Sequence of chain A:
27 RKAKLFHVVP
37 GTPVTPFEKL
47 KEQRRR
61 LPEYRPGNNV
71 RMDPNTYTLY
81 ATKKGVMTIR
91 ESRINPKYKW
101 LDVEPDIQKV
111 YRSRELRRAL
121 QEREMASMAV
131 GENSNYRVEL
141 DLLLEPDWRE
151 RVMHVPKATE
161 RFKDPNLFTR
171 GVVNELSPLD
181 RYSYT

These two protein chains interact to form a complex.

Sequence of chain B:
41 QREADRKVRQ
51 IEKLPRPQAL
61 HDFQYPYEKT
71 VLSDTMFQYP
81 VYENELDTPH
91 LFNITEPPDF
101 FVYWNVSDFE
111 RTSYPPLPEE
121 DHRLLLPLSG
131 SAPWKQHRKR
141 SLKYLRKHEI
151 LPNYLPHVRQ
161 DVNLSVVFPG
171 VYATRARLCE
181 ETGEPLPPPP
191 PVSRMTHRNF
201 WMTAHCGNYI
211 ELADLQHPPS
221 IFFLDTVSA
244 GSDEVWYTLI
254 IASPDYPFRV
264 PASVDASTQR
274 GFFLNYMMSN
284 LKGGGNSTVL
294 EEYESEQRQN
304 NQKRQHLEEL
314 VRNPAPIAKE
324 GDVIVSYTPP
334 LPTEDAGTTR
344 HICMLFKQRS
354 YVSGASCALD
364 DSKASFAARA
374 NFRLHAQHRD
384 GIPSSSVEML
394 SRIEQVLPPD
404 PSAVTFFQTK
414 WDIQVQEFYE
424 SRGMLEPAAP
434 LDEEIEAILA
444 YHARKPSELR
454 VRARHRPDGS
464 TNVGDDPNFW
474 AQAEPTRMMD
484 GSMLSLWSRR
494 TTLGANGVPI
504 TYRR

Interface contacts:
Residue P66 in chain B interacts with residue F162 in chain A (closest heavy-atom distance 4.2 Å).
Residue Y67 in chain B is in contact with residue L179 in chain A (closest heavy-atom distance 3.8 Å).
Residue L72 in chain B interacts with residue F168 in chain A (closest heavy-atom distance 3.8 Å).
Residue S73 in chain B contacts residue T169 in chain A (closest heavy-atom distance 3.9 Å).
Residue V71 in chain B interacts with residue T169 in chain A (closest heavy-atom distance 4.6 Å).
Residue T75 in chain B interacts with residue T169 in chain A (closest heavy-atom distance 4.8 Å).
Residue V71 in chain B contacts residue F168 in chain A (closest heavy-atom distance 3.7 Å).
Residue T75 in chain B contacts residue G171 in chain A (closest heavy-atom distance 3.9 Å).
Residue Y65 in chain B interacts with residue P178 in chain A (closest heavy-atom distance 3.5 Å).
Residue Y65 in chain B interacts with residue L176 in chain A (closest heavy-atom distance 3.4 Å).
Residue S73 in chain B interacts with residue F168 in chain A (closest heavy-atom distance 3.4 Å).
Residue V71 in chain B interacts with residue P165 in chain A (closest heavy-atom distance 4.5 Å).
Residue T75 in chain B interacts with residue F168 in chain A (closest heavy-atom distance 3.8 Å).
Residue Y65 in chain B is in contact with residue F162 in chain A (closest heavy-atom distance 3.8 Å).
Residue P66 in chain B interacts with residue P178 in chain A (closest heavy-atom distance 4.3 Å).
Residue M76 in chain B contacts residue F168 in chain A (closest heavy-atom distance 3.5 Å).
Residue N471 in chain B interacts with residue F43 in chain A (closest heavy-atom distance 3.0 Å).
Residue V71 in chain B contacts residue L176 in chain A (closest heavy-atom distance 4.2 Å).
Residue L72 in chain B contacts residue T169 in chain A (closest heavy-atom distance 3.7 Å).
Residue D74 in chain B interacts with residue T169 in chain A (closest heavy-atom distance 4.0 Å).
Residue P66 in chain B is in contact with residue L179 in chain A (closest heavy-atom distance 4.1 Å).